This data describes a binding interaction between two proteins.

Sequence of the first protein:
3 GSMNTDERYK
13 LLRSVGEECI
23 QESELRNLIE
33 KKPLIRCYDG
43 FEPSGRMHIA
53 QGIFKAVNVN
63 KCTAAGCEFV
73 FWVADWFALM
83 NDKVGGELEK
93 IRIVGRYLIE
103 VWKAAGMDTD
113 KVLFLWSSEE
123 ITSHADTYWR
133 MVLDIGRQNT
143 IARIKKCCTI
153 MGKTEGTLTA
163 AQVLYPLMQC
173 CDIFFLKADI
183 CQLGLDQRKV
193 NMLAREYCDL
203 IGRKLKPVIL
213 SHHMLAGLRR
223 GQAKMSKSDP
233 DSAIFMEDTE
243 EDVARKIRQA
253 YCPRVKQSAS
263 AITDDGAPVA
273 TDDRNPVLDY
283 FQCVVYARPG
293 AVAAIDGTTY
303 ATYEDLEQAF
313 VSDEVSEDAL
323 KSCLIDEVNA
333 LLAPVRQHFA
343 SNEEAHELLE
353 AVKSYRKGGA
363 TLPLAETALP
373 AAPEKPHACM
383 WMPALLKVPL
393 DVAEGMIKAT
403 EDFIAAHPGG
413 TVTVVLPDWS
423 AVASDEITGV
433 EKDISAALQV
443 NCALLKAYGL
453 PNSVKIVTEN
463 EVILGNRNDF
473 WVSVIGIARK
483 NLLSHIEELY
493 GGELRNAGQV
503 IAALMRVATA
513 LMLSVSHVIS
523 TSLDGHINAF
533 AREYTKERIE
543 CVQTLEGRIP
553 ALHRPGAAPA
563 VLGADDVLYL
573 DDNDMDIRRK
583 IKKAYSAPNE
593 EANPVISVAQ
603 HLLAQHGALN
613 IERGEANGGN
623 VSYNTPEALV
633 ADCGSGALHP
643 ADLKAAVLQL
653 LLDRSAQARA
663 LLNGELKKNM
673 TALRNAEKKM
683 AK

Residue-level contacts at the interface:
Residue A560 in the first protein interacts with residue I70 in the second protein (closest heavy-atom distance 3.7 Å).
Residue V394 in the first protein interacts with residue N56 in the second protein (closest heavy-atom distance 4.4 Å).
Residue P561 in the first protein interacts with residue Y60 in the second protein (closest heavy-atom distance 4.3 Å).
Residue G558 in the first protein contacts residue Y80 in the second protein (closest heavy-atom distance 4.0 Å).
Residue D393 in the first protein contacts residue G54 in the second protein (closest heavy-atom distance 3.4 Å).
Residue E495 in the first protein is in contact with residue R50 in the second protein (closest heavy-atom distance 3.2 Å).
Residue A559 in the first protein is in contact with residue S71 in the second protein (closest heavy-atom distance 4.3 Å).
Residue E593 in the first protein is in contact with residue K76 in the second protein (closest heavy-atom distance 4.3 Å).
Residue D393 in the first protein interacts with residue N56 in the second protein (closest heavy-atom distance 4.1 Å).
Residue G558 in the first protein interacts with residue S71 in the second protein (closest heavy-atom distance 2.9 Å).
Residue A594 in the first protein contacts residue A75 in the second protein (closest heavy-atom distance 4.4 Å).
Residue E495 in the first protein is in contact with residue W47 in the second protein (closest heavy-atom distance 3.4 Å).
Residue H528 in the first protein contacts residue Y103 in the second protein (closest heavy-atom distance 3.6 Å).
Residue E495 in the first protein contacts residue Y103 in the second protein (closest heavy-atom distance 3.5 Å).
Residue A562 in the first protein contacts residue S69 in the second protein (closest heavy-atom distance 4.3 Å).
Residue E548 in the first protein is in contact with residue S30 in the second protein (closest heavy-atom distance 3.8 Å).
Residue I551 in the first protein is in contact with residue G54 in the second protein (closest heavy-atom distance 3.9 Å).
Residue V569 in the first protein contacts residue N56 in the second protein (closest heavy-atom distance 3.4 Å).
Residue P561 in the first protein interacts with residue S69 in the second protein (closest heavy-atom distance 3.5 Å).
Residue L547 in the first protein is in contact with residue N31 in the second protein (closest heavy-atom distance 3.6 Å).
Residue L525 in the first protein contacts residue W33 in the second protein (closest heavy-atom distance 4.5 Å).
Residue V569 in the first protein is in contact with residue G55 in the second protein (closest heavy-atom distance 4.3 Å).
Residue E548 in the first protein is in contact with residue N31 in the second protein (closest heavy-atom distance 2.7 Å).
Residue A553 in the first protein contacts residue G55 in the second protein (closest heavy-atom distance 3.6 Å).
Residue L564 in the first protein contacts residue N56 in the second protein (closest heavy-atom distance 4.0 Å).
Residue P557 in the first protein interacts with residue S71 in the second protein (closest heavy-atom distance 4.0 Å).
Residue G493 in the first protein is in contact with residue Y103 in the second protein (closest heavy-atom distance 3.8 Å).
Residue Y492 in the first protein contacts residue Y103 in the second protein (closest heavy-atom distance 3.5 Å).
Residue P557 in the first protein interacts with residue Y80 in the second protein (closest heavy-atom distance 4.6 Å).
Residue Q545 in the first protein contacts residue N31 in the second protein (closest heavy-atom distance 4.3 Å).
Residue S524 in the first protein is in contact with residue R102 in the second protein (closest heavy-atom distance 4.5 Å).
Residue G549 in the first protein interacts with residue A53 in the second protein (closest heavy-atom distance 3.6 Å).
Residue A562 in the first protein is in contact with residue G66 in the second protein (closest heavy-atom distance 3.6 Å).
Residue E548 in the first protein contacts residue N52 in the second protein (closest heavy-atom distance 3.9 Å).
Residue P557 in the first protein interacts with residue D73 in the second protein (closest heavy-atom distance 4.1 Å).
Residue L525 in the first protein contacts residue R102 in the second protein (closest heavy-atom distance 4.4 Å).
Residue A560 in the first protein contacts residue S69 in the second protein (closest heavy-atom distance 2.9 Å).
Residue S524 in the first protein is in contact with residue N52 in the second protein (closest heavy-atom distance 3.4 Å).
Residue E548 in the first protein contacts residue A53 in the second protein (closest heavy-atom distance 3.8 Å).
Residue A553 in the first protein contacts residue G54 in the second protein (closest heavy-atom distance 3.1 Å).
Residue A562 in the first protein contacts residue F68 in the second protein (closest heavy-atom distance 4.0 Å).
Residue L525 in the first protein is in contact with residue T57 in the second protein (closest heavy-atom distance 3.8 Å).
Residue H528 in the first protein contacts residue N101 in the second protein (closest heavy-atom distance 3.6 Å).
Residue A562 in the first protein contacts residue Y60 in the second protein (closest heavy-atom distance 3.4 Å).
Residue G549 in the first protein is in contact with residue N31 in the second protein (closest heavy-atom distance 4.4 Å).
Residue H555 in the first protein contacts residue S71 in the second protein (closest heavy-atom distance 4.1 Å).
Residue L491 in the first protein is in contact with residue Y103 in the second protein (closest heavy-atom distance 4.0 Å).
Residue L564 in the first protein interacts with residue G55 in the second protein (closest heavy-atom distance 3.4 Å).
Residue D393 in the first protein interacts with residue A53 in the second protein (closest heavy-atom distance 4.5 Å).
Residue G549 in the first protein contacts residue G54 in the second protein (closest heavy-atom distance 4.0 Å).
Residue S524 in the first protein interacts with residue W33 in the second protein (closest heavy-atom distance 2.8 Å).
Residue P557 in the first protein interacts with residue R72 in the second protein (closest heavy-atom distance 3.7 Å).
Residue G549 in the first protein interacts with residue N74 in the second protein (closest heavy-atom distance 3.4 Å).
Residue G558 in the first protein interacts with residue R19 in the second protein (closest heavy-atom distance 3.4 Å).
Residue L564 in the first protein contacts residue V58 in the second protein (closest heavy-atom distance 4.1 Å).
Residue A560 in the first protein interacts with residue S71 in the second protein (closest heavy-atom distance 3.7 Å).
Residue P552 in the first protein contacts residue G54 in the second protein (closest heavy-atom distance 3.5 Å).
Residue G549 in the first protein is in contact with residue S30 in the second protein (closest heavy-atom distance 3.4 Å).
Residue P391 in the first protein interacts with residue N56 in the second protein (closest heavy-atom distance 3.5 Å).
Residue T546 in the first protein interacts with residue N31 in the second protein (closest heavy-atom distance 3.1 Å).

Sequence of the second protein:
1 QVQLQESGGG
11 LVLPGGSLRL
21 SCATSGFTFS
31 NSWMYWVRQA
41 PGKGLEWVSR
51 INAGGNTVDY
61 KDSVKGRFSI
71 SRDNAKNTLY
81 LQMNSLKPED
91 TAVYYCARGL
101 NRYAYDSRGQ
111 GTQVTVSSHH